The following describes two proteins that form a bound complex.

Sequence of protein 1:
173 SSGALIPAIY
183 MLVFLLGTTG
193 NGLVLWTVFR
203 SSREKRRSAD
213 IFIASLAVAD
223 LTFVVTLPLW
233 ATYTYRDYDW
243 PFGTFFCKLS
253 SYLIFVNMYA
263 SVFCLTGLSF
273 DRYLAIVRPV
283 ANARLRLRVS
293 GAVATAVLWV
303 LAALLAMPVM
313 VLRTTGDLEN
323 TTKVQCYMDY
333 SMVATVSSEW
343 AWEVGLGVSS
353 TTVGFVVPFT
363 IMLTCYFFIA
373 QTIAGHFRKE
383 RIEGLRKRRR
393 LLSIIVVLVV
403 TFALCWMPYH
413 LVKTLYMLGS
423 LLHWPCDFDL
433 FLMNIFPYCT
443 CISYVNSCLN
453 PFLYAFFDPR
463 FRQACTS

Sequence of protein 2:
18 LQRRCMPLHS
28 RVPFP

Interface contacts:
Residue M435 in protein 1 contacts residue R28 in protein 2 (closest heavy-atom distance 4.7 Å).
Residue P439 in protein 1 interacts with residue R28 in protein 2 (closest heavy-atom distance 3.6 Å).
Residue S253 in protein 1 is in contact with residue F31 in protein 2 (closest heavy-atom distance 4.9 Å).
Residue M435 in protein 1 interacts with residue R20 in protein 2 (closest heavy-atom distance 4.9 Å).
Residue Y418 in protein 1 interacts with residue L25 in protein 2 (closest heavy-atom distance 4.1 Å).
Residue Y182 in protein 1 contacts residue V29 in protein 2 (closest heavy-atom distance 3.2 Å).
Residue F438 in protein 1 contacts residue P30 in protein 2 (closest heavy-atom distance 3.5 Å).
Residue M435 in protein 1 interacts with residue P24 in protein 2 (closest heavy-atom distance 3.8 Å).
Residue Q327 in protein 1 contacts residue S27 in protein 2 (closest heavy-atom distance 4.7 Å).
Residue Y240 in protein 1 contacts residue R28 in protein 2 (closest heavy-atom distance 2.8 Å).
Residue Y418 in protein 1 contacts residue C22 in protein 2 (closest heavy-atom distance 3.5 Å).
Residue C428 in protein 1 interacts with residue Q19 in protein 2 (closest heavy-atom distance 4.0 Å).
Residue T442 in protein 1 contacts residue F31 in protein 2 (closest heavy-atom distance 4.6 Å).
Residue Y240 in protein 1 interacts with residue S27 in protein 2 (closest heavy-atom distance 4.0 Å).
Residue M330 in protein 1 interacts with residue H26 in protein 2 (closest heavy-atom distance 3.4 Å).
Residue W232 in protein 1 interacts with residue H26 in protein 2 (closest heavy-atom distance 4.7 Å).
Residue F438 in protein 1 contacts residue V29 in protein 2 (closest heavy-atom distance 4.7 Å).
Residue C328 in protein 1 contacts residue H26 in protein 2 (closest heavy-atom distance 2.8 Å).
Residue Q327 in protein 1 is in contact with residue H26 in protein 2 (closest heavy-atom distance 3.9 Å).
Residue T236 in protein 1 interacts with residue R28 in protein 2 (closest heavy-atom distance 5.0 Å).
Residue P439 in protein 1 contacts residue V29 in protein 2 (closest heavy-atom distance 3.6 Å).
Residue Y411 in protein 1 contacts residue F31 in protein 2 (closest heavy-atom distance 3.5 Å).
Residue Y446 in protein 1 is in contact with residue F31 in protein 2 (closest heavy-atom distance 3.0 Å).
Residue S174 in protein 1 interacts with residue R28 in protein 2 (closest heavy-atom distance 4.8 Å).
Residue F257 in protein 1 contacts residue F31 in protein 2 (closest heavy-atom distance 3.0 Å).
Residue Y235 in protein 1 contacts residue R28 in protein 2 (closest heavy-atom distance 4.3 Å).
Residue Y411 in protein 1 contacts residue P32 in protein 2 (closest heavy-atom distance 3.6 Å).
Residue Y329 in protein 1 interacts with residue H26 in protein 2 (closest heavy-atom distance 3.6 Å).
Residue L432 in protein 1 interacts with residue L18 in protein 2 (closest heavy-atom distance 4.2 Å).
Residue W232 in protein 1 contacts residue P30 in protein 2 (closest heavy-atom distance 4.7 Å).
Residue W232 in protein 1 is in contact with residue F31 in protein 2 (closest heavy-atom distance 3.4 Å).
Residue T236 in protein 1 interacts with residue V29 in protein 2 (closest heavy-atom distance 3.9 Å).
Residue Y235 in protein 1 is in contact with residue S27 in protein 2 (closest heavy-atom distance 2.8 Å).
Residue Y332 in protein 1 interacts with residue L25 in protein 2 (closest heavy-atom distance 3.8 Å).
Residue F438 in protein 1 is in contact with residue F31 in protein 2 (closest heavy-atom distance 4.5 Å).
Residue I178 in protein 1 is in contact with residue V29 in protein 2 (closest heavy-atom distance 4.3 Å).
Residue I256 in protein 1 is in contact with residue F31 in protein 2 (closest heavy-atom distance 4.0 Å).
Residue F257 in protein 1 is in contact with residue P32 in protein 2 (closest heavy-atom distance 3.1 Å).
Residue M330 in protein 1 is in contact with residue L25 in protein 2 (closest heavy-atom distance 3.5 Å).
Residue V311 in protein 1 contacts residue P32 in protein 2 (closest heavy-atom distance 4.2 Å).
Residue M330 in protein 1 is in contact with residue P32 in protein 2 (closest heavy-atom distance 4.3 Å).
Residue Y240 in protein 1 interacts with residue V29 in protein 2 (closest heavy-atom distance 4.5 Å).
Residue T442 in protein 1 is in contact with residue V29 in protein 2 (closest heavy-atom distance 3.6 Å).